Sequence of chain A:
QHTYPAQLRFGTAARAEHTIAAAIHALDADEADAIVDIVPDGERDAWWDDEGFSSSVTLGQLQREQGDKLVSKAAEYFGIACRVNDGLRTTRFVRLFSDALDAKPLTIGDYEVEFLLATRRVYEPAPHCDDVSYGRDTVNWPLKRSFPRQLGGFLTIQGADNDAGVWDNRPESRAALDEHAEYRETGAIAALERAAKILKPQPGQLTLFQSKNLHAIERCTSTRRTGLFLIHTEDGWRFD

Sequence of chain B:
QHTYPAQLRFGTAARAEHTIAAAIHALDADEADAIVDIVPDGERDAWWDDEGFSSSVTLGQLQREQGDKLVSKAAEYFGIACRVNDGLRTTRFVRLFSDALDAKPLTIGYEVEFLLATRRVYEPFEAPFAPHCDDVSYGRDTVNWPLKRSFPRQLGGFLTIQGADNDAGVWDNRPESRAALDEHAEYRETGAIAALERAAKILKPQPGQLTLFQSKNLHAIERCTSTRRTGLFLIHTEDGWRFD

Contacts between the two chains:
Residue V133 in chain B contacts residue E95 in chain A (closest heavy-atom distance 3.8 Å).
Residue Y131 in chain B interacts with residue I99 in chain A (closest heavy-atom distance 3.6 Å).
Residue D87 in chain B interacts with residue V166 in chain A (closest heavy-atom distance 3.6 Å).
Residue P169 in chain B is in contact with residue V90 in chain A (closest heavy-atom distance 3.8 Å).
Residue K171 in chain B contacts residue D87 in chain A (closest heavy-atom distance 2.4 Å).
Residue V76 in chain B is in contact with residue Y131 in chain A (closest heavy-atom distance 4.1 Å).
Residue L89 in chain B is in contact with residue V90 in chain A (closest heavy-atom distance 3.8 Å).
Residue Y131 in chain B contacts residue E95 in chain A (closest heavy-atom distance 3.3 Å).
Residue V166 in chain B contacts residue D87 in chain A (closest heavy-atom distance 3.5 Å).
Residue G98 in chain B is in contact with residue C101 in chain A (closest heavy-atom distance 3.4 Å).
Residue V133 in chain B contacts residue A94 in chain A (closest heavy-atom distance 3.5 Å).
Residue G98 in chain B contacts residue F97 in chain A (closest heavy-atom distance 4.2 Å).
Residue V90 in chain B is in contact with residue N167 in chain A (closest heavy-atom distance 3.4 Å).
Residue E95 in chain B interacts with residue I127 in chain A (closest heavy-atom distance 4.4 Å).
Residue A94 in chain B contacts residue V133 in chain A (closest heavy-atom distance 3.3 Å).
Residue V90 in chain B contacts residue A93 in chain A (closest heavy-atom distance 4.1 Å).
Residue V90 in chain B interacts with residue V90 in chain A (closest heavy-atom distance 4.1 Å).
Residue G128 in chain B contacts residue E95 in chain A (closest heavy-atom distance 3.3 Å).
Residue A94 in chain B interacts with residue I127 in chain A (closest heavy-atom distance 3.9 Å).
Residue N167 in chain B is in contact with residue D87 in chain A (closest heavy-atom distance 3.3 Å).
Residue V133 in chain B is in contact with residue R102 in chain A (closest heavy-atom distance 4.2 Å).
Residue S91 in chain B contacts residue P169 in chain A (closest heavy-atom distance 4.1 Å).
Residue P169 in chain B contacts residue S91 in chain A (closest heavy-atom distance 4.2 Å).
Residue S75 in chain B interacts with residue Y131 in chain A (closest heavy-atom distance 2.6 Å).
Residue F97 in chain B is in contact with residue A94 in chain A (closest heavy-atom distance 3.3 Å).
Residue I99 in chain B interacts with residue V133 in chain A (closest heavy-atom distance 4.0 Å).
Residue Y131 in chain B contacts residue V76 in chain A (closest heavy-atom distance 3.8 Å).
Residue A94 in chain B contacts residue F97 in chain A (closest heavy-atom distance 3.3 Å).
Residue N167 in chain B is in contact with residue V90 in chain A (closest heavy-atom distance 3.4 Å).
Residue C101 in chain B interacts with residue G98 in chain A (closest heavy-atom distance 4.2 Å).
Residue N167 in chain B interacts with residue N167 in chain A (closest heavy-atom distance 3.5 Å).
Residue F97 in chain B contacts residue G98 in chain A (closest heavy-atom distance 4.2 Å).
Residue V90 in chain B is in contact with residue P169 in chain A (closest heavy-atom distance 3.8 Å).
Residue W168 in chain B interacts with residue D87 in chain A (closest heavy-atom distance 3.8 Å).
Residue D87 in chain B contacts residue P169 in chain A (closest heavy-atom distance 3.8 Å).
Residue D87 in chain B contacts residue W168 in chain A (closest heavy-atom distance 4.0 Å).
Residue Y131 in chain B is in contact with residue S75 in chain A (closest heavy-atom distance 2.5 Å).
Residue D87 in chain B is in contact with residue K171 in chain A (closest heavy-atom distance 3.9 Å).
Residue I127 in chain B is in contact with residue S91 in chain A (closest heavy-atom distance 3.6 Å).
Residue D87 in chain B interacts with residue N167 in chain A (closest heavy-atom distance 3.3 Å).
Residue A93 in chain B interacts with residue V90 in chain A (closest heavy-atom distance 3.9 Å).
Residue N167 in chain B is in contact with residue G86 in chain A (closest heavy-atom distance 3.1 Å).
Residue S91 in chain B is in contact with residue I127 in chain A (closest heavy-atom distance 3.8 Å).
Residue I99 in chain B interacts with residue Y131 in chain A (closest heavy-atom distance 3.3 Å).
Residue C101 in chain B is in contact with residue C101 in chain A (closest heavy-atom distance 2.1 Å).
Residue E95 in chain B is in contact with residue Y131 in chain A (closest heavy-atom distance 3.2 Å).
Residue E95 in chain B interacts with residue G128 in chain A (closest heavy-atom distance 3.6 Å).
Residue E132 in chain B interacts with residue R102 in chain A (closest heavy-atom distance 2.9 Å).
Residue E95 in chain B interacts with residue V133 in chain A (closest heavy-atom distance 3.9 Å).
Residue E95 in chain B interacts with residue D130 in chain A (closest heavy-atom distance 3.6 Å).
Residue G86 in chain B contacts residue N167 in chain A (closest heavy-atom distance 3.0 Å).
Residue R102 in chain B contacts residue D105 in chain A (closest heavy-atom distance 3.0 Å).
Residue I127 in chain B interacts with residue A94 in chain A (closest heavy-atom distance 4.0 Å).
Residue V133 in chain B contacts residue I99 in chain A (closest heavy-atom distance 4.0 Å).
Residue G98 in chain B contacts residue V133 in chain A (closest heavy-atom distance 3.8 Å).
Residue V90 in chain B interacts with residue L89 in chain A (closest heavy-atom distance 3.8 Å).
Residue C101 in chain B contacts residue R102 in chain A (closest heavy-atom distance 3.8 Å).
Residue V133 in chain B is in contact with residue G98 in chain A (closest heavy-atom distance 3.9 Å).
Residue P169 in chain B contacts residue D87 in chain A (closest heavy-atom distance 3.7 Å).
Residue R102 in chain B is in contact with residue C101 in chain A (closest heavy-atom distance 3.4 Å).

This data describes a binding interaction between two proteins.